Contacts between the two chains:
Residue L150 in the first protein contacts residue L28 in the second protein (closest heavy-atom distance 3.7 Å).
Residue Y136 in the first protein interacts with residue V11 in the second protein (closest heavy-atom distance 4.6 Å).
Residue I151 in the first protein is in contact with residue A24 in the second protein (closest heavy-atom distance 3.8 Å).
Residue I151 in the first protein interacts with residue L27 in the second protein (closest heavy-atom distance 4.4 Å).
Residue G153 in the first protein interacts with residue L28 in the second protein (closest heavy-atom distance 3.5 Å).
Residue K7 in the first protein interacts with residue G33 in the second protein (closest heavy-atom distance 3.5 Å).
Residue V144 in the first protein is in contact with residue V17 in the second protein (closest heavy-atom distance 3.9 Å).
Residue L157 in the first protein contacts residue L28 in the second protein (closest heavy-atom distance 4.2 Å).
Residue F66 in the first protein contacts residue V11 in the second protein (closest heavy-atom distance 4.2 Å).
Residue M143 in the first protein contacts residue A14 in the second protein (closest heavy-atom distance 3.4 Å).
Residue Q158 in the first protein interacts with residue A31 in the second protein (closest heavy-atom distance 4.9 Å).
Residue Y136 in the first protein is in contact with residue Q10 in the second protein (closest heavy-atom distance 2.6 Å).
Residue M143 in the first protein is in contact with residue V17 in the second protein (closest heavy-atom distance 3.7 Å).
Residue W154 in the first protein interacts with residue L27 in the second protein (closest heavy-atom distance 3.5 Å).
Residue W70 in the first protein contacts residue V11 in the second protein (closest heavy-atom distance 3.8 Å).
Residue L150 in the first protein contacts residue A21 in the second protein (closest heavy-atom distance 3.3 Å).
Residue I140 in the first protein contacts residue I13 in the second protein (closest heavy-atom distance 4.6 Å).
Residue E75 in the first protein interacts with residue V5 in the second protein (closest heavy-atom distance 4.8 Å).
Residue L59 in the first protein is in contact with residue A21 in the second protein (closest heavy-atom distance 4.4 Å).
Residue A48 in the first protein is in contact with residue L32 in the second protein (closest heavy-atom distance 4.1 Å).
Residue T147 in the first protein contacts residue V17 in the second protein (closest heavy-atom distance 4.5 Å).
Residue W154 in the first protein interacts with residue L28 in the second protein (closest heavy-atom distance 3.6 Å).
Residue T147 in the first protein contacts residue A24 in the second protein (closest heavy-atom distance 3.8 Å).
Residue L150 in the first protein contacts residue A24 in the second protein (closest heavy-atom distance 3.7 Å).
Residue I140 in the first protein contacts residue A14 in the second protein (closest heavy-atom distance 3.8 Å).
Residue M143 in the first protein contacts residue A21 in the second protein (closest heavy-atom distance 4.3 Å).
Residue T147 in the first protein contacts residue I20 in the second protein (closest heavy-atom distance 3.8 Å).
Residue K45 in the first protein is in contact with residue L32 in the second protein (closest heavy-atom distance 3.0 Å).
Residue A69 in the first protein is in contact with residue V6 in the second protein (closest heavy-atom distance 3.5 Å).
Residue F51 in the first protein is in contact with residue L28 in the second protein (closest heavy-atom distance 4.6 Å).
Residue K45 in the first protein contacts residue G33 in the second protein (closest heavy-atom distance 4.8 Å).
Residue N132 in the first protein interacts with residue V5 in the second protein (closest heavy-atom distance 4.2 Å).
Residue L150 in the first protein contacts residue A25 in the second protein (closest heavy-atom distance 3.5 Å).
Residue I140 in the first protein is in contact with residue V17 in the second protein (closest heavy-atom distance 4.2 Å).
Residue Y136 in the first protein interacts with residue V6 in the second protein (closest heavy-atom distance 4.4 Å).
Residue T49 in the first protein contacts residue L32 in the second protein (closest heavy-atom distance 3.4 Å).
Residue Y136 in the first protein is in contact with residue I13 in the second protein (closest heavy-atom distance 3.5 Å).
Residue F66 in the first protein interacts with residue Q10 in the second protein (closest heavy-atom distance 4.8 Å).
Residue A48 in the first protein interacts with residue L28 in the second protein (closest heavy-atom distance 3.9 Å).
Residue L157 in the first protein contacts residue L32 in the second protein (closest heavy-atom distance 3.9 Å).
Residue M143 in the first protein interacts with residue A18 in the second protein (closest heavy-atom distance 3.7 Å).
Residue W154 in the first protein is in contact with residue A31 in the second protein (closest heavy-atom distance 3.9 Å).
Residue Y136 in the first protein interacts with residue A14 in the second protein (closest heavy-atom distance 3.7 Å).
Residue W70 in the first protein interacts with residue V6 in the second protein (closest heavy-atom distance 3.8 Å).
Residue F66 in the first protein interacts with residue A14 in the second protein (closest heavy-atom distance 4.0 Å).
Residue L157 in the first protein contacts residue A31 in the second protein (closest heavy-atom distance 3.6 Å).
Residue T147 in the first protein contacts residue A21 in the second protein (closest heavy-atom distance 3.4 Å).
Residue F66 in the first protein is in contact with residue V6 in the second protein (closest heavy-atom distance 4.3 Å).
Residue G52 in the first protein interacts with residue L28 in the second protein (closest heavy-atom distance 3.7 Å).

Sequence of the first protein:
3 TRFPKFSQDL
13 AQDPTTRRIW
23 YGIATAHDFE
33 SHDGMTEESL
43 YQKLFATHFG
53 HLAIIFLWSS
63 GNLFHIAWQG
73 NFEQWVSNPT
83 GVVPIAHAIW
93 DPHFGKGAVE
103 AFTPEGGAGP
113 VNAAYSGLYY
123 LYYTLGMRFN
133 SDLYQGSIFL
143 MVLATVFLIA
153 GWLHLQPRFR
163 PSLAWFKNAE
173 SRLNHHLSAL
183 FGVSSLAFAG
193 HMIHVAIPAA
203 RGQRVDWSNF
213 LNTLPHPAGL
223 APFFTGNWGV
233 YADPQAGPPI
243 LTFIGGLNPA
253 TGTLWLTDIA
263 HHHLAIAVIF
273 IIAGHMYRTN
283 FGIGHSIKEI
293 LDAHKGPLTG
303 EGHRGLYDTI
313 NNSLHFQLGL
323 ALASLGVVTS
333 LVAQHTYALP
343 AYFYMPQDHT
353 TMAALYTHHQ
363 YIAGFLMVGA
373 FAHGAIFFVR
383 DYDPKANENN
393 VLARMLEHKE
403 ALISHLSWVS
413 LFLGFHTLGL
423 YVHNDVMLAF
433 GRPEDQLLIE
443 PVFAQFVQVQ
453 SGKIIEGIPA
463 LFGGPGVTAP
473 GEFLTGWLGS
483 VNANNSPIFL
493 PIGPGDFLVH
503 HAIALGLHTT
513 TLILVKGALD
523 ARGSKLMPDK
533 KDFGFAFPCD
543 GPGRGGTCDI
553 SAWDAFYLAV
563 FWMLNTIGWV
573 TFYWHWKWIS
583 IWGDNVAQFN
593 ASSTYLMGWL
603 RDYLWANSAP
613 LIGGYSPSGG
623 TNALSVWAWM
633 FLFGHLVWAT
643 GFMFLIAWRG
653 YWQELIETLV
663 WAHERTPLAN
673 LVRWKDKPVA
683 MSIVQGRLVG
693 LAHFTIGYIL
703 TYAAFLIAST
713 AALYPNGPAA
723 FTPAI

This data describes a binding interaction between two proteins.

Sequence of the second protein:
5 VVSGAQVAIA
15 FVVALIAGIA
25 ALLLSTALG